Sequence of chain A:
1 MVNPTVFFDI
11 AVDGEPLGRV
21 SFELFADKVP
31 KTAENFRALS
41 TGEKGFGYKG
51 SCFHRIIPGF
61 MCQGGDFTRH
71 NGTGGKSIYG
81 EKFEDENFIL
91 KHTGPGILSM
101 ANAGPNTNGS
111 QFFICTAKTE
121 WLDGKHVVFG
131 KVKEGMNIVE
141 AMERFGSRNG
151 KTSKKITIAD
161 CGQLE

Residue-level contacts at the interface:
Residue R55 in chain A is in contact with residue V9 in chain B (closest heavy-atom distance 3.6 Å).

Sequence of chain B:
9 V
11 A

The following describes two proteins that form a bound complex.